Interface contacts:
Residue A119 in the first protein contacts residue P133 in the second protein (closest heavy-atom distance 3.1 Å).
Residue E91 in the first protein interacts with residue R177 in the second protein (closest heavy-atom distance 3.0 Å).
Residue R143 in the first protein interacts with residue W104 in the second protein (closest heavy-atom distance 3.6 Å).
Residue Y128 in the first protein is in contact with residue E150 in the second protein (closest heavy-atom distance 2.8 Å).
Residue D190 in the first protein is in contact with residue Q192 in the second protein (closest heavy-atom distance 2.9 Å).
Residue Q192 in the first protein interacts with residue D190 in the second protein (closest heavy-atom distance 2.9 Å).
Residue P48 in the first protein contacts residue R177 in the second protein (closest heavy-atom distance 3.4 Å).
Residue R177 in the first protein is in contact with residue P48 in the second protein (closest heavy-atom distance 3.4 Å).
Residue R143 in the first protein contacts residue E100 in the second protein (closest heavy-atom distance 3.0 Å).
Residue L178 in the first protein is in contact with residue A96 in the second protein (closest heavy-atom distance 3.4 Å).
Residue R177 in the first protein is in contact with residue E91 in the second protein (closest heavy-atom distance 3.0 Å).
Residue E93 in the first protein contacts residue R177 in the second protein (closest heavy-atom distance 2.9 Å).
Residue Y141 in the first protein is in contact with residue R107 in the second protein (closest heavy-atom distance 3.1 Å).
Residue V120 in the first protein contacts residue P133 in the second protein (closest heavy-atom distance 4.0 Å).
Residue A96 in the first protein interacts with residue L178 in the second protein (closest heavy-atom distance 3.4 Å).
Residue R173 in the first protein is in contact with residue E93 in the second protein (closest heavy-atom distance 2.7 Å).
Residue E47 in the first protein is in contact with residue R177 in the second protein (closest heavy-atom distance 2.9 Å).
Residue W104 in the first protein is in contact with residue R143 in the second protein (closest heavy-atom distance 3.6 Å).
Residue L178 in the first protein contacts residue E93 in the second protein (closest heavy-atom distance 3.3 Å).
Residue S148 in the first protein contacts residue K121 in the second protein (closest heavy-atom distance 2.8 Å).
Residue R177 in the first protein contacts residue Y46 in the second protein (closest heavy-atom distance 3.4 Å).
Residue R177 in the first protein interacts with residue L50 in the second protein (closest heavy-atom distance 3.5 Å).
Residue R173 in the first protein contacts residue A96 in the second protein (closest heavy-atom distance 3.7 Å).
Residue E91 in the first protein is in contact with residue H175 in the second protein (closest heavy-atom distance 3.9 Å).
Residue R107 in the first protein contacts residue Y141 in the second protein (closest heavy-atom distance 3.1 Å).
Residue E93 in the first protein contacts residue R173 in the second protein (closest heavy-atom distance 2.7 Å).
Residue E93 in the first protein is in contact with residue L178 in the second protein (closest heavy-atom distance 3.3 Å).
Residue Y46 in the first protein contacts residue P23 in the second protein (closest heavy-atom distance 3.5 Å).
Residue F146 in the first protein contacts residue H99 in the second protein (closest heavy-atom distance 3.3 Å).
Residue L178 in the first protein is in contact with residue V97 in the second protein (closest heavy-atom distance 3.4 Å).
Residue H175 in the first protein is in contact with residue E93 in the second protein (closest heavy-atom distance 3.6 Å).
Residue P133 in the first protein interacts with residue A119 in the second protein (closest heavy-atom distance 3.1 Å).
Residue E93 in the first protein contacts residue H175 in the second protein (closest heavy-atom distance 3.6 Å).
Residue K121 in the first protein contacts residue S148 in the second protein (closest heavy-atom distance 2.8 Å).
Residue E91 in the first protein interacts with residue E20 in the second protein (closest heavy-atom distance 3.3 Å).
Residue A176 in the first protein is in contact with residue E93 in the second protein (closest heavy-atom distance 3.3 Å).
Residue E100 in the first protein contacts residue R143 in the second protein (closest heavy-atom distance 3.0 Å).
Residue H175 in the first protein contacts residue E91 in the second protein (closest heavy-atom distance 3.9 Å).
Residue H99 in the first protein interacts with residue F146 in the second protein (closest heavy-atom distance 3.3 Å).
Residue E20 in the first protein contacts residue V123 in the second protein (closest heavy-atom distance 3.6 Å).
Residue Y46 in the first protein is in contact with residue G22 in the second protein (closest heavy-atom distance 3.5 Å).
Residue E150 in the first protein is in contact with residue Y128 in the second protein (closest heavy-atom distance 2.8 Å).
Residue E20 in the first protein contacts residue E91 in the second protein (closest heavy-atom distance 3.3 Å).
Residue R177 in the first protein is in contact with residue E47 in the second protein (closest heavy-atom distance 2.9 Å).
Residue L50 in the first protein contacts residue L178 in the second protein (closest heavy-atom distance 3.7 Å).
Residue L50 in the first protein is in contact with residue R177 in the second protein (closest heavy-atom distance 3.5 Å).
Residue K121 in the first protein is in contact with residue F146 in the second protein (closest heavy-atom distance 3.3 Å).
Residue F146 in the first protein is in contact with residue K121 in the second protein (closest heavy-atom distance 3.3 Å).
Residue P23 in the first protein is in contact with residue Y46 in the second protein (closest heavy-atom distance 3.5 Å).
Residue V97 in the first protein contacts residue L178 in the second protein (closest heavy-atom distance 3.4 Å).
Residue V123 in the first protein contacts residue E20 in the second protein (closest heavy-atom distance 3.6 Å).
Residue K121 in the first protein contacts residue N147 in the second protein (closest heavy-atom distance 3.6 Å).
Residue R177 in the first protein contacts residue E93 in the second protein (closest heavy-atom distance 2.9 Å).
Residue G22 in the first protein interacts with residue Y46 in the second protein (closest heavy-atom distance 3.5 Å).
Residue L178 in the first protein interacts with residue L50 in the second protein (closest heavy-atom distance 3.7 Å).
Residue Q192 in the first protein contacts residue Q192 in the second protein (closest heavy-atom distance 3.6 Å).
Residue A96 in the first protein is in contact with residue R173 in the second protein (closest heavy-atom distance 3.7 Å).
Residue Y46 in the first protein interacts with residue R177 in the second protein (closest heavy-atom distance 3.4 Å).
Residue E93 in the first protein interacts with residue A176 in the second protein (closest heavy-atom distance 3.3 Å).
Residue N147 in the first protein is in contact with residue K121 in the second protein (closest heavy-atom distance 3.6 Å).

Sequence of the first protein:
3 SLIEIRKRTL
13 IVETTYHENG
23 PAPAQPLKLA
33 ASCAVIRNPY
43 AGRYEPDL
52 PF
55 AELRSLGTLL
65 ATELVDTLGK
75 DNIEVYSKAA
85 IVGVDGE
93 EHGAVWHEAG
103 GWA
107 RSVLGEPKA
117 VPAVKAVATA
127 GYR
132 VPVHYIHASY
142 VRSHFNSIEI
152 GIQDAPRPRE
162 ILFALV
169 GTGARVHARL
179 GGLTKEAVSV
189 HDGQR

The following describes two proteins that form a bound complex.

Sequence of the second protein:
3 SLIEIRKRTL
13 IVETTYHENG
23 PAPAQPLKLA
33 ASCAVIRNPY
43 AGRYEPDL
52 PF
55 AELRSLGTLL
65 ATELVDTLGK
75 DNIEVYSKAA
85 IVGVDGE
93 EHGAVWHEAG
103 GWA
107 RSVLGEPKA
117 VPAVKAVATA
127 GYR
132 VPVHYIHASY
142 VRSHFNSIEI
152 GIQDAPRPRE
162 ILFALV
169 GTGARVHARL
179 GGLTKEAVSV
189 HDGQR